Sequence of chain B:
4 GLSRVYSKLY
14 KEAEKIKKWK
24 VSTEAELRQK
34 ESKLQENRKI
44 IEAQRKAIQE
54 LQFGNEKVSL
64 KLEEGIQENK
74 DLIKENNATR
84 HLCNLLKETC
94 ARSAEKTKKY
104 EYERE

This data describes a binding interaction between two proteins.

Residue-level contacts at the interface:
Residue E15 in chain B interacts with residue V8 in chain A (closest heavy-atom distance 3.9 Å).
Residue V8 in chain B is in contact with residue E15 in chain A (closest heavy-atom distance 3.9 Å).
Residue L5 in chain B contacts residue E15 in chain A (closest heavy-atom distance 4.0 Å).
Residue K11 in chain B contacts residue V8 in chain A (closest heavy-atom distance 3.3 Å).
Residue E15 in chain B is in contact with residue L5 in chain A (closest heavy-atom distance 4.0 Å).
Residue L12 in chain B contacts residue L12 in chain A (closest heavy-atom distance 4.5 Å).
Residue V8 in chain B is in contact with residue V8 in chain A (closest heavy-atom distance 4.4 Å).
Residue L5 in chain B is in contact with residue I19 in chain A (closest heavy-atom distance 4.8 Å).
Residue Y9 in chain B contacts residue L12 in chain A (closest heavy-atom distance 3.8 Å).
Residue L12 in chain B interacts with residue V8 in chain A (closest heavy-atom distance 3.9 Å).
Residue G4 in chain B is in contact with residue E15 in chain A (closest heavy-atom distance 3.5 Å).
Residue V8 in chain B contacts residue K11 in chain A (closest heavy-atom distance 3.3 Å).
Residue E15 in chain B is in contact with residue G4 in chain A (closest heavy-atom distance 3.5 Å).
Residue L12 in chain B is in contact with residue Y9 in chain A (closest heavy-atom distance 3.8 Å).
Residue I19 in chain B contacts residue L5 in chain A (closest heavy-atom distance 4.8 Å).
Residue V8 in chain B interacts with residue L12 in chain A (closest heavy-atom distance 3.9 Å).

Sequence of chain A:
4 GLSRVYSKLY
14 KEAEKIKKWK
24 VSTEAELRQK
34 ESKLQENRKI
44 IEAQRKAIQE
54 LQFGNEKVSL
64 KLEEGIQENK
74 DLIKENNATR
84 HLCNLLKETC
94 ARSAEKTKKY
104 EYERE